Sequence of protein 2:
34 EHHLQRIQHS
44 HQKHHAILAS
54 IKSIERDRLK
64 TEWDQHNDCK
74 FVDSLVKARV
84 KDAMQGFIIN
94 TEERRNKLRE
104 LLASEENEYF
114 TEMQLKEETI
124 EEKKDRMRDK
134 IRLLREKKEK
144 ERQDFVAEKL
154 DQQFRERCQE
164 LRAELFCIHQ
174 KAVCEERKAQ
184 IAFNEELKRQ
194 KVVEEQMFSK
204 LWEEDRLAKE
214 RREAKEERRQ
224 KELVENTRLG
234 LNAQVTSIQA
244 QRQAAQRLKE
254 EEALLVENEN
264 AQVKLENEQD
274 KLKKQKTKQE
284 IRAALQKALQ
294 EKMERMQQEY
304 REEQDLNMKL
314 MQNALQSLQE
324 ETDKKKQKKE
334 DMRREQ

Sequence of protein 1:
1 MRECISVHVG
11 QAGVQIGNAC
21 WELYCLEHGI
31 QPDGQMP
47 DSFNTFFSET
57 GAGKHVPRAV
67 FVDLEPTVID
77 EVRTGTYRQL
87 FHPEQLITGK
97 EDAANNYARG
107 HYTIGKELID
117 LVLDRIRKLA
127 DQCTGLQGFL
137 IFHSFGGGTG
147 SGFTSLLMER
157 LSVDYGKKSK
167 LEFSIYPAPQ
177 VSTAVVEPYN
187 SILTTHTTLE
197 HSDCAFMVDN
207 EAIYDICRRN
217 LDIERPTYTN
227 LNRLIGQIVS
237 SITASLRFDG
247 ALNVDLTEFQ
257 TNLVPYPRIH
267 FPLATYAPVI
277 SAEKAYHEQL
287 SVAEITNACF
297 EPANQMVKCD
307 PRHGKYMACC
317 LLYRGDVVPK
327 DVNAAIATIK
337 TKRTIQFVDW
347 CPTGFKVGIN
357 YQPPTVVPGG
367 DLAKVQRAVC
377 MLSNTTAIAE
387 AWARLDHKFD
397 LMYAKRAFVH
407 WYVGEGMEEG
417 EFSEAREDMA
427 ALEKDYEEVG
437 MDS

Interface contacts:
Residue T334 in protein 1 is in contact with residue I54 in protein 2 (closest heavy-atom distance 4.5 Å).
Residue T337 in protein 1 interacts with residue H47 in protein 2 (closest heavy-atom distance 4.7 Å).
Residue T337 in protein 1 contacts residue I50 in protein 2 (closest heavy-atom distance 3.9 Å).

This data describes a binding interaction between two proteins.